Sequence of protein 2:
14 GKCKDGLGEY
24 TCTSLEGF

Sequence of protein 1:
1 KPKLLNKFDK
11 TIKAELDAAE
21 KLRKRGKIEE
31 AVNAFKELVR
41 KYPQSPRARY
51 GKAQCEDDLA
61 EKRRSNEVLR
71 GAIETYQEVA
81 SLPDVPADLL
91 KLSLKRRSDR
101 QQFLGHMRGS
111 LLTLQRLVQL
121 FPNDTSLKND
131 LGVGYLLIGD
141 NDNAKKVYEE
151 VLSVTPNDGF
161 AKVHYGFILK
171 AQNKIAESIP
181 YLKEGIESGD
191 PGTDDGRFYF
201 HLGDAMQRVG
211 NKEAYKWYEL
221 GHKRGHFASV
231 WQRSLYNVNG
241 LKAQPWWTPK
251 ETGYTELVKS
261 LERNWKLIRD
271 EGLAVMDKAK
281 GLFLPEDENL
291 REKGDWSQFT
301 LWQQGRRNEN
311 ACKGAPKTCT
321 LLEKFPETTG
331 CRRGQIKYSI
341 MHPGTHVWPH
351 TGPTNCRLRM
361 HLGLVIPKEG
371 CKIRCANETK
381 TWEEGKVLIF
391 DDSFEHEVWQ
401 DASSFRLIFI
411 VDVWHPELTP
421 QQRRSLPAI

These two protein chains interact to form a complex.

Interface contacts:
Residue M107 in protein 1 interacts with residue L28 in protein 2 (closest heavy-atom distance 3.6 Å).
Residue W296 in protein 1 contacts residue D18 in protein 2 (closest heavy-atom distance 3.9 Å).
Residue A428 in protein 1 contacts residue T26 in protein 2 (closest heavy-atom distance 3.8 Å).
Residue H350 in protein 1 contacts residue D18 in protein 2 (closest heavy-atom distance 3.5 Å).
Residue E288 in protein 1 interacts with residue C16 in protein 2 (closest heavy-atom distance 3.8 Å).
Residue R64 in protein 1 contacts residue F31 in protein 2 (closest heavy-atom distance 3.6 Å).
Residue S65 in protein 1 interacts with residue F31 in protein 2 (closest heavy-atom distance 3.5 Å).
Residue Y236 in protein 1 interacts with residue T26 in protein 2 (closest heavy-atom distance 3.8 Å).
Residue L137 in protein 1 interacts with residue T24 in protein 2 (closest heavy-atom distance 3.8 Å).
Residue H201 in protein 1 is in contact with residue L20 in protein 2 (closest heavy-atom distance 2.8 Å).
Residue F103 in protein 1 contacts residue F31 in protein 2 (closest heavy-atom distance 3.8 Å).
Residue K337 in protein 1 contacts residue D18 in protein 2 (closest heavy-atom distance 2.7 Å).
Residue N66 in protein 1 contacts residue F31 in protein 2 (closest heavy-atom distance 3.0 Å).
Residue R359 in protein 1 interacts with residue K17 in protein 2 (closest heavy-atom distance 4.0 Å).
Residue Y236 in protein 1 contacts residue L20 in protein 2 (closest heavy-atom distance 3.7 Å).
Residue G352 in protein 1 interacts with residue L20 in protein 2 (closest heavy-atom distance 4.0 Å).
Residue L290 in protein 1 is in contact with residue D18 in protein 2 (closest heavy-atom distance 3.7 Å).
Residue G352 in protein 1 contacts residue D18 in protein 2 (closest heavy-atom distance 3.3 Å).
Residue L104 in protein 1 is in contact with residue G30 in protein 2 (closest heavy-atom distance 3.8 Å).
Residue I429 in protein 1 interacts with residue C16 in protein 2 (closest heavy-atom distance 3.7 Å).
Residue E288 in protein 1 interacts with residue G19 in protein 2 (closest heavy-atom distance 3.0 Å).
Residue Q102 in protein 1 contacts residue L28 in protein 2 (closest heavy-atom distance 3.3 Å).
Residue F167 in protein 1 is in contact with residue E22 in protein 2 (closest heavy-atom distance 3.8 Å).
Residue Q303 in protein 1 interacts with residue K15 in protein 2 (closest heavy-atom distance 3.0 Å).
Residue Y236 in protein 1 is in contact with residue C25 in protein 2 (closest heavy-atom distance 2.8 Å).
Residue V133 in protein 1 interacts with residue Y23 in protein 2 (closest heavy-atom distance 3.8 Å).
Residue P353 in protein 1 contacts residue K17 in protein 2 (closest heavy-atom distance 4.0 Å).
Residue Q335 in protein 1 interacts with residue K17 in protein 2 (closest heavy-atom distance 3.6 Å).
Residue E288 in protein 1 contacts residue D18 in protein 2 (closest heavy-atom distance 2.9 Å).
Residue R357 in protein 1 is in contact with residue K17 in protein 2 (closest heavy-atom distance 2.8 Å).
Residue T351 in protein 1 interacts with residue D18 in protein 2 (closest heavy-atom distance 3.5 Å).
Residue I429 in protein 1 interacts with residue T26 in protein 2 (closest heavy-atom distance 3.6 Å).
Residue L137 in protein 1 is in contact with residue Y23 in protein 2 (closest heavy-atom distance 4.0 Å).
Residue Q304 in protein 1 is in contact with residue K15 in protein 2 (closest heavy-atom distance 3.3 Å).
Residue H164 in protein 1 contacts residue Y23 in protein 2 (closest heavy-atom distance 2.8 Å).
Residue R233 in protein 1 contacts residue L20 in protein 2 (closest heavy-atom distance 4.1 Å).
Residue F200 in protein 1 is in contact with residue L20 in protein 2 (closest heavy-atom distance 3.6 Å).
Residue L235 in protein 1 contacts residue L20 in protein 2 (closest heavy-atom distance 3.9 Å).
Residue P353 in protein 1 interacts with residue C16 in protein 2 (closest heavy-atom distance 3.9 Å).
Residue F103 in protein 1 interacts with residue L28 in protein 2 (closest heavy-atom distance 4.1 Å).
Residue E288 in protein 1 is in contact with residue K17 in protein 2 (closest heavy-atom distance 3.1 Å).
Residue N66 in protein 1 contacts residue G30 in protein 2 (closest heavy-atom distance 3.7 Å).
Residue G105 in protein 1 is in contact with residue L28 in protein 2 (closest heavy-atom distance 3.3 Å).
Residue R359 in protein 1 interacts with residue D18 in protein 2 (closest heavy-atom distance 3.0 Å).
Residue P353 in protein 1 contacts residue G19 in protein 2 (closest heavy-atom distance 3.7 Å).
Residue F167 in protein 1 contacts residue Y23 in protein 2 (closest heavy-atom distance 3.7 Å).
Residue T351 in protein 1 is in contact with residue G19 in protein 2 (closest heavy-atom distance 3.5 Å).
Residue L104 in protein 1 is in contact with residue L28 in protein 2 (closest heavy-atom distance 3.7 Å).
Residue R197 in protein 1 is in contact with residue Y23 in protein 2 (closest heavy-atom distance 2.7 Å).
Residue L136 in protein 1 is in contact with residue Y23 in protein 2 (closest heavy-atom distance 3.9 Å).
Residue F103 in protein 1 interacts with residue G30 in protein 2 (closest heavy-atom distance 3.0 Å).
Residue Q335 in protein 1 contacts residue D18 in protein 2 (closest heavy-atom distance 4.0 Å).
Residue E288 in protein 1 is in contact with residue K15 in protein 2 (closest heavy-atom distance 3.9 Å).
Residue A60 in protein 1 contacts residue F31 in protein 2 (closest heavy-atom distance 3.4 Å).
Residue Y236 in protein 1 is in contact with residue T24 in protein 2 (closest heavy-atom distance 3.5 Å).
Residue E61 in protein 1 interacts with residue F31 in protein 2 (closest heavy-atom distance 3.9 Å).
Residue F167 in protein 1 is in contact with residue G21 in protein 2 (closest heavy-atom distance 3.7 Å).
Residue N66 in protein 1 contacts residue E29 in protein 2 (closest heavy-atom distance 3.7 Å).
Residue D287 in protein 1 interacts with residue K17 in protein 2 (closest heavy-atom distance 2.8 Å).
Residue P353 in protein 1 is in contact with residue L20 in protein 2 (closest heavy-atom distance 3.6 Å).